Sequence of protein 2:
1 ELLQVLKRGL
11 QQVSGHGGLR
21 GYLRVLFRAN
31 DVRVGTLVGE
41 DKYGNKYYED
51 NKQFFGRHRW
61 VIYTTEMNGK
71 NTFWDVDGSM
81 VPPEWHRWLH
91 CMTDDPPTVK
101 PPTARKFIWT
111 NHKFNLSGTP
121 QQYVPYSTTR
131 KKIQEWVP

This data describes a binding interaction between two proteins.

Sequence of protein 1:
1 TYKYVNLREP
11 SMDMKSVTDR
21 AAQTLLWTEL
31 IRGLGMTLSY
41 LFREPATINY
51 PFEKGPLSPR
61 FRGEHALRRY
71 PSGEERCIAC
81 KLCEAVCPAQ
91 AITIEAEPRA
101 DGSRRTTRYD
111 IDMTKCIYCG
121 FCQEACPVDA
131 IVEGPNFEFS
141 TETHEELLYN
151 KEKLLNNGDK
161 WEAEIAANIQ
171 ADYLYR

Residue-level contacts at the interface:
Residue N49 in protein 1 contacts residue N30 in protein 2 (closest heavy-atom distance 3.2 Å).
Residue R108 in protein 1 interacts with residue T129 in protein 2 (closest heavy-atom distance 3.2 Å).
Residue P135 in protein 1 interacts with residue H86 in protein 2 (closest heavy-atom distance 3.9 Å).
Residue D159 in protein 1 contacts residue W109 in protein 2 (closest heavy-atom distance 3.6 Å).
Residue P51 in protein 1 contacts residue Y63 in protein 2 (closest heavy-atom distance 3.8 Å).
Residue P59 in protein 1 is in contact with residue C91 in protein 2 (closest heavy-atom distance 4.0 Å).
Residue F52 in protein 1 is in contact with residue I62 in protein 2 (closest heavy-atom distance 4.0 Å).
Residue K153 in protein 1 contacts residue Y126 in protein 2 (closest heavy-atom distance 3.6 Å).
Residue L154 in protein 1 contacts residue V124 in protein 2 (closest heavy-atom distance 3.5 Å).
Residue N150 in protein 1 contacts residue Y126 in protein 2 (closest heavy-atom distance 3.3 Å).
Residue L154 in protein 1 is in contact with residue Y123 in protein 2 (closest heavy-atom distance 3.7 Å).
Residue F52 in protein 1 contacts residue A29 in protein 2 (closest heavy-atom distance 3.6 Å).
Residue E138 in protein 1 interacts with residue D77 in protein 2 (closest heavy-atom distance 4.2 Å).
Residue A163 in protein 1 interacts with residue P83 in protein 2 (closest heavy-atom distance 3.5 Å).
Residue F52 in protein 1 interacts with residue Y63 in protein 2 (closest heavy-atom distance 3.8 Å).
Residue P56 in protein 1 is in contact with residue G56 in protein 2 (closest heavy-atom distance 4.2 Å).
Residue D110 in protein 1 contacts residue Y126 in protein 2 (closest heavy-atom distance 4.0 Å).
Residue F52 in protein 1 contacts residue N30 in protein 2 (closest heavy-atom distance 3.8 Å).
Residue E146 in protein 1 interacts with residue S117 in protein 2 (closest heavy-atom distance 2.9 Å).
Residue D159 in protein 1 is in contact with residue F107 in protein 2 (closest heavy-atom distance 3.4 Å).
Residue E138 in protein 1 interacts with residue G78 in protein 2 (closest heavy-atom distance 3.5 Å).
Residue F52 in protein 1 interacts with residue V61 in protein 2 (closest heavy-atom distance 3.5 Å).
Residue E164 in protein 1 contacts residue P83 in protein 2 (closest heavy-atom distance 3.0 Å).
Residue E138 in protein 1 contacts residue S79 in protein 2 (closest heavy-atom distance 3.1 Å).
Residue K151 in protein 1 interacts with residue T128 in protein 2 (closest heavy-atom distance 3.8 Å).
Residue P51 in protein 1 is in contact with residue V76 in protein 2 (closest heavy-atom distance 3.3 Å).
Residue L57 in protein 1 interacts with residue H90 in protein 2 (closest heavy-atom distance 3.5 Å).
Residue E164 in protein 1 interacts with residue E84 in protein 2 (closest heavy-atom distance 4.0 Å).
Residue N150 in protein 1 contacts residue V124 in protein 2 (closest heavy-atom distance 3.4 Å).
Residue E95 in protein 1 interacts with residue T129 in protein 2 (closest heavy-atom distance 4.1 Å).
Residue D159 in protein 1 is in contact with residue I108 in protein 2 (closest heavy-atom distance 3.6 Å).
Residue N150 in protein 1 is in contact with residue P125 in protein 2 (closest heavy-atom distance 3.7 Å).
Residue R108 in protein 1 contacts residue T128 in protein 2 (closest heavy-atom distance 3.4 Å).
Residue L148 in protein 1 is in contact with residue P125 in protein 2 (closest heavy-atom distance 4.2 Å).
Residue F52 in protein 1 interacts with residue W60 in protein 2 (closest heavy-atom distance 2.9 Å).
Residue K151 in protein 1 interacts with residue Y126 in protein 2 (closest heavy-atom distance 4.0 Å).
Residue N49 in protein 1 is in contact with residue D31 in protein 2 (closest heavy-atom distance 4.3 Å).
Residue G55 in protein 1 contacts residue H90 in protein 2 (closest heavy-atom distance 3.4 Å).
Residue K160 in protein 1 contacts residue W109 in protein 2 (closest heavy-atom distance 3.8 Å).
Residue E142 in protein 1 is in contact with residue G118 in protein 2 (closest heavy-atom distance 4.2 Å).
Residue N168 in protein 1 is in contact with residue H86 in protein 2 (closest heavy-atom distance 3.2 Å).
Residue K151 in protein 1 contacts residue S127 in protein 2 (closest heavy-atom distance 3.3 Å).
Residue K160 in protein 1 contacts residue K113 in protein 2 (closest heavy-atom distance 3.5 Å).
Residue E146 in protein 1 contacts residue Y123 in protein 2 (closest heavy-atom distance 3.2 Å).
Residue W161 in protein 1 is in contact with residue W85 in protein 2 (closest heavy-atom distance 4.2 Å).
Residue E145 in protein 1 is in contact with residue P125 in protein 2 (closest heavy-atom distance 3.0 Å).
Residue P56 in protein 1 interacts with residue H90 in protein 2 (closest heavy-atom distance 4.2 Å).
Residue S140 in protein 1 interacts with residue S117 in protein 2 (closest heavy-atom distance 4.0 Å).
Residue E53 in protein 1 contacts residue W60 in protein 2 (closest heavy-atom distance 4.1 Å).
Residue E53 in protein 1 interacts with residue R59 in protein 2 (closest heavy-atom distance 3.5 Å).
Residue E138 in protein 1 contacts residue N115 in protein 2 (closest heavy-atom distance 3.2 Å).
Residue P71 in protein 1 is in contact with residue R105 in protein 2 (closest heavy-atom distance 2.6 Å).
Residue F52 in protein 1 interacts with residue R28 in protein 2 (closest heavy-atom distance 3.0 Å).
Residue R69 in protein 1 is in contact with residue F107 in protein 2 (closest heavy-atom distance 3.5 Å).
Residue T107 in protein 1 interacts with residue T128 in protein 2 (closest heavy-atom distance 3.8 Å).
Residue E145 in protein 1 contacts residue V124 in protein 2 (closest heavy-atom distance 4.2 Å).
Residue E164 in protein 1 contacts residue H86 in protein 2 (closest heavy-atom distance 4.1 Å).
Residue K160 in protein 1 interacts with residue P83 in protein 2 (closest heavy-atom distance 3.5 Å).
Residue E146 in protein 1 is in contact with residue Q122 in protein 2 (closest heavy-atom distance 4.2 Å).
Residue S58 in protein 1 interacts with residue C91 in protein 2 (closest heavy-atom distance 3.6 Å).